These two protein chains interact to form a complex.

Sequence of protein 2:
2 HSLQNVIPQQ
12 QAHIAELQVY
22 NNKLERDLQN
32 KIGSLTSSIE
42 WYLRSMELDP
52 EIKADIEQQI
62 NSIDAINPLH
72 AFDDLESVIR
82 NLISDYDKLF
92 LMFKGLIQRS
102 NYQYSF

Sequence of protein 1:
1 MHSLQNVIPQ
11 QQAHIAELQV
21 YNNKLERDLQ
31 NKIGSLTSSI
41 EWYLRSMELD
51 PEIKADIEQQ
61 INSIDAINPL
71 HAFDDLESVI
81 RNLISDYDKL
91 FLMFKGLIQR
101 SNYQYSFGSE

Contacts between the two chains:
Residue F73 in protein 1 interacts with residue L76 in protein 2 (closest heavy-atom distance 3.6 Å).
Residue M47 in protein 1 is in contact with residue D88 in protein 2 (closest heavy-atom distance 3.0 Å).
Residue N22 in protein 1 contacts residue L18 in protein 2 (closest heavy-atom distance 3.5 Å).
Residue I53 in protein 1 is in contact with residue Y87 in protein 2 (closest heavy-atom distance 3.4 Å).
Residue E26 in protein 1 contacts residue L25 in protein 2 (closest heavy-atom distance 3.1 Å).
Residue I15 in protein 1 interacts with residue L18 in protein 2 (closest heavy-atom distance 3.5 Å).
Residue I40 in protein 1 contacts residue E77 in protein 2 (closest heavy-atom distance 3.6 Å).
Residue Y43 in protein 1 interacts with residue S85 in protein 2 (closest heavy-atom distance 3.4 Å).
Residue L18 in protein 1 is in contact with residue L18 in protein 2 (closest heavy-atom distance 3.4 Å).
Residue E77 in protein 1 interacts with residue L36 in protein 2 (closest heavy-atom distance 3.0 Å).
Residue L90 in protein 1 interacts with residue Y87 in protein 2 (closest heavy-atom distance 3.3 Å).
Residue Y105 in protein 1 is in contact with residue D50 in protein 2 (closest heavy-atom distance 2.8 Å).
Residue L18 in protein 1 is in contact with residue I15 in protein 2 (closest heavy-atom distance 3.6 Å).
Residue I8 in protein 1 interacts with residue L4 in protein 2 (closest heavy-atom distance 3.6 Å).
Residue Y87 in protein 1 contacts residue D86 in protein 2 (closest heavy-atom distance 3.5 Å).
Residue L70 in protein 1 interacts with residue K32 in protein 2 (closest heavy-atom distance 3.3 Å).
Residue Q11 in protein 1 interacts with residue Q11 in protein 2 (closest heavy-atom distance 2.9 Å).
Residue L29 in protein 1 contacts residue L29 in protein 2 (closest heavy-atom distance 3.6 Å).
Residue D88 in protein 1 interacts with residue E48 in protein 2 (closest heavy-atom distance 2.8 Å).
Residue E48 in protein 1 interacts with residue D88 in protein 2 (closest heavy-atom distance 2.9 Å).
Residue K32 in protein 1 is in contact with residue D74 in protein 2 (closest heavy-atom distance 2.6 Å).
Residue L70 in protein 1 contacts residue L29 in protein 2 (closest heavy-atom distance 3.6 Å).
Residue N22 in protein 1 contacts residue Y21 in protein 2 (closest heavy-atom distance 3.6 Å).
Residue Q11 in protein 1 is in contact with residue Q12 in protein 2 (closest heavy-atom distance 3.3 Å).
Residue Y43 in protein 1 contacts residue R81 in protein 2 (closest heavy-atom distance 3.4 Å).
Residue E77 in protein 1 contacts residue S39 in protein 2 (closest heavy-atom distance 3.5 Å).
Residue D88 in protein 1 is in contact with residue M47 in protein 2 (closest heavy-atom distance 3.3 Å).
Residue I8 in protein 1 interacts with residue Q11 in protein 2 (closest heavy-atom distance 3.2 Å).
Residue F73 in protein 1 interacts with residue F73 in protein 2 (closest heavy-atom distance 3.4 Å).
Residue D50 in protein 1 interacts with residue F91 in protein 2 (closest heavy-atom distance 3.5 Å).
Residue M47 in protein 1 is in contact with residue I84 in protein 2 (closest heavy-atom distance 3.5 Å).
Residue Y103 in protein 1 is in contact with residue R100 in protein 2 (closest heavy-atom distance 3.0 Å).
Residue D50 in protein 1 contacts residue Y105 in protein 2 (closest heavy-atom distance 2.6 Å).
Residue S39 in protein 1 interacts with residue E77 in protein 2 (closest heavy-atom distance 2.7 Å).
Residue Q11 in protein 1 is in contact with residue I8 in protein 2 (closest heavy-atom distance 3.4 Å).
Residue L4 in protein 1 is in contact with residue I8 in protein 2 (closest heavy-atom distance 3.5 Å).
Residue S85 in protein 1 is in contact with residue Y43 in protein 2 (closest heavy-atom distance 3.5 Å).
Residue M47 in protein 1 contacts residue S85 in protein 2 (closest heavy-atom distance 3.3 Å).
Residue F73 in protein 1 is in contact with residue K32 in protein 2 (closest heavy-atom distance 3.6 Å).
Residue I15 in protein 1 interacts with residue I15 in protein 2 (closest heavy-atom distance 3.5 Å).
Residue D74 in protein 1 is in contact with residue K32 in protein 2 (closest heavy-atom distance 2.7 Å).
Residue F94 in protein 1 is in contact with residue L90 in protein 2 (closest heavy-atom distance 3.5 Å).
Residue F94 in protein 1 contacts residue L97 in protein 2 (closest heavy-atom distance 3.6 Å).
Residue Y87 in protein 1 interacts with residue L90 in protein 2 (closest heavy-atom distance 3.5 Å).
Residue E52 in protein 1 interacts with residue F107 in protein 2 (closest heavy-atom distance 3.3 Å).
Residue D88 in protein 1 interacts with residue L49 in protein 2 (closest heavy-atom distance 3.2 Å).
Residue Q19 in protein 1 is in contact with residue L18 in protein 2 (closest heavy-atom distance 3.5 Å).
Residue F73 in protein 1 contacts residue L36 in protein 2 (closest heavy-atom distance 3.2 Å).
Residue N22 in protein 1 interacts with residue N22 in protein 2 (closest heavy-atom distance 3.5 Å).
Residue F91 in protein 1 is in contact with residue D50 in protein 2 (closest heavy-atom distance 3.4 Å).
Residue H14 in protein 1 contacts residue I15 in protein 2 (closest heavy-atom distance 3.6 Å).
Residue K32 in protein 1 interacts with residue L70 in protein 2 (closest heavy-atom distance 3.3 Å).
Residue S39 in protein 1 contacts residue R81 in protein 2 (closest heavy-atom distance 2.8 Å).
Residue L36 in protein 1 contacts residue F73 in protein 2 (closest heavy-atom distance 3.3 Å).
Residue I80 in protein 1 is in contact with residue I80 in protein 2 (closest heavy-atom distance 3.6 Å).
Residue F107 in protein 1 contacts residue I53 in protein 2 (closest heavy-atom distance 3.3 Å).
Residue R81 in protein 1 is in contact with residue Y43 in protein 2 (closest heavy-atom distance 3.3 Å).
Residue L97 in protein 1 interacts with residue I98 in protein 2 (closest heavy-atom distance 3.6 Å).
Residue L49 in protein 1 interacts with residue D88 in protein 2 (closest heavy-atom distance 3.3 Å).
Residue Y21 in protein 1 contacts residue N22 in protein 2 (closest heavy-atom distance 3.4 Å).